Contacts between the two chains:
Residue E33 in the second protein is in contact with residue G3 in the first protein (closest heavy-atom distance 3.4 Å).
Residue R100 in the second protein contacts residue V2 in the first protein (closest heavy-atom distance 4.3 Å).
Residue F102 in the second protein is in contact with residue V2 in the first protein (closest heavy-atom distance 2.7 Å).
Residue A57 in the second protein is in contact with residue F8 in the first protein (closest heavy-atom distance 4.0 Å).
Residue Y101 in the second protein is in contact with residue G3 in the first protein (closest heavy-atom distance 4.7 Å).
Residue E33 in the second protein contacts residue A6 in the first protein (closest heavy-atom distance 4.2 Å).
Residue F51 in the second protein is in contact with residue I4 in the first protein (closest heavy-atom distance 4.3 Å).
Residue D52 in the second protein is in contact with residue I4 in the first protein (closest heavy-atom distance 4.2 Å).
Residue E33 in the second protein is in contact with residue G5 in the first protein (closest heavy-atom distance 2.6 Å).
Residue A50 in the second protein interacts with residue I4 in the first protein (closest heavy-atom distance 3.6 Å).
Residue Y101 in the second protein interacts with residue V2 in the first protein (closest heavy-atom distance 3.3 Å).
Residue S58 in the second protein interacts with residue I4 in the first protein (closest heavy-atom distance 3.5 Å).
Residue Y104 in the second protein is in contact with residue A1 in the first protein (closest heavy-atom distance 4.0 Å).
Residue F102 in the second protein is in contact with residue G3 in the first protein (closest heavy-atom distance 4.8 Å).
Residue F102 in the second protein interacts with residue A1 in the first protein (closest heavy-atom distance 3.4 Å).
Residue A57 in the second protein interacts with residue I4 in the first protein (closest heavy-atom distance 3.5 Å).
Residue L99 in the second protein is in contact with residue A1 in the first protein (closest heavy-atom distance 3.6 Å).
Residue A57 in the second protein is in contact with residue G5 in the first protein (closest heavy-atom distance 4.8 Å).
Residue S55 in the second protein is in contact with residue F8 in the first protein (closest heavy-atom distance 4.0 Å).
Residue Y101 in the second protein is in contact with residue G5 in the first protein (closest heavy-atom distance 3.6 Å).
Residue Y101 in the second protein contacts residue A1 in the first protein (closest heavy-atom distance 4.4 Å).
Residue S55 in the second protein interacts with residue G5 in the first protein (closest heavy-atom distance 3.8 Å).
Residue W47 in the second protein contacts residue I4 in the first protein (closest heavy-atom distance 4.5 Å).
Residue G103 in the second protein contacts residue A1 in the first protein (closest heavy-atom distance 2.8 Å).
Residue H35 in the second protein contacts residue G3 in the first protein (closest heavy-atom distance 5.0 Å).
Residue D52 in the second protein interacts with residue G5 in the first protein (closest heavy-atom distance 3.4 Å).
Residue R100 in the second protein contacts residue A1 in the first protein (closest heavy-atom distance 4.3 Å).
Residue H35 in the second protein is in contact with residue I4 in the first protein (closest heavy-atom distance 4.6 Å).
Residue L99 in the second protein interacts with residue V2 in the first protein (closest heavy-atom distance 4.5 Å).
Residue E33 in the second protein interacts with residue I4 in the first protein (closest heavy-atom distance 3.0 Å).
Residue L99 in the second protein contacts residue G3 in the first protein (closest heavy-atom distance 3.6 Å).
Residue A59 in the second protein contacts residue I4 in the first protein (closest heavy-atom distance 3.7 Å).
Residue Y101 in the second protein interacts with residue A6 in the first protein (closest heavy-atom distance 3.7 Å).
Residue F102 in the second protein interacts with residue A6 in the first protein (closest heavy-atom distance 3.9 Å).
Residue G103 in the second protein contacts residue V2 in the first protein (closest heavy-atom distance 4.8 Å).

Sequence of the first protein:
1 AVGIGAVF

These two protein chains interact to form a complex.

Sequence of the second protein:
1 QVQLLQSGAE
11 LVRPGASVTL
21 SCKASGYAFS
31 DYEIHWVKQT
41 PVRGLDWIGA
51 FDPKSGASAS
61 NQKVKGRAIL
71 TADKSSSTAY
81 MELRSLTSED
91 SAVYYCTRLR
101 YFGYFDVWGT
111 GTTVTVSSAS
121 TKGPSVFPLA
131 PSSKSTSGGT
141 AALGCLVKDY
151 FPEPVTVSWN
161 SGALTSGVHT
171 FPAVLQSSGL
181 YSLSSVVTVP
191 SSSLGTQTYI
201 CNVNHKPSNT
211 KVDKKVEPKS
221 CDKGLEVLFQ